Interface contacts:
Residue F135 in the second protein interacts with residue D74 in the first protein (closest heavy-atom distance 3.0 Å).
Residue F127 in the second protein interacts with residue Y62 in the first protein (closest heavy-atom distance 4.0 Å).
Residue F135 in the second protein interacts with residue K78 in the first protein (closest heavy-atom distance 3.6 Å).
Residue F127 in the second protein interacts with residue W65 in the first protein (closest heavy-atom distance 3.7 Å).
Residue F122 in the second protein is in contact with residue F58 in the first protein (closest heavy-atom distance 3.9 Å).
Residue N20 in the second protein interacts with residue R35 in the first protein (closest heavy-atom distance 3.0 Å).
Residue I106 in the second protein contacts residue R11 in the first protein (closest heavy-atom distance 3.5 Å).
Residue K131 in the second protein is in contact with residue L71 in the first protein (closest heavy-atom distance 3.9 Å).
Residue R109 in the second protein contacts residue V22 in the first protein (closest heavy-atom distance 4.2 Å).
Residue G28 in the second protein contacts residue G39 in the first protein (closest heavy-atom distance 3.9 Å).
Residue S63 in the second protein interacts with residue Y49 in the first protein (closest heavy-atom distance 3.2 Å).
Residue K131 in the second protein is in contact with residue T70 in the first protein (closest heavy-atom distance 3.7 Å).
Residue Y69 in the second protein contacts residue A36 in the first protein (closest heavy-atom distance 4.0 Å).
Residue P22 in the second protein contacts residue Q34 in the first protein (closest heavy-atom distance 3.3 Å).
Residue E105 in the second protein interacts with residue K15 in the first protein (closest heavy-atom distance 3.6 Å).
Residue E105 in the second protein is in contact with residue R11 in the first protein (closest heavy-atom distance 2.6 Å).
Residue W96 in the second protein contacts residue Y7 in the first protein (closest heavy-atom distance 3.9 Å).
Residue Y126 in the second protein is in contact with residue W65 in the first protein (closest heavy-atom distance 4.2 Å).
Residue K110 in the second protein is in contact with residue R8 in the first protein (closest heavy-atom distance 4.2 Å).
Residue Y126 in the second protein contacts residue H66 in the first protein (closest heavy-atom distance 3.9 Å).
Residue D97 in the second protein interacts with residue S9 in the first protein (closest heavy-atom distance 3.9 Å).
Residue S108 in the second protein is in contact with residue R26 in the first protein (closest heavy-atom distance 3.2 Å).
Residue S136 in the second protein interacts with residue E77 in the first protein (closest heavy-atom distance 2.8 Å).
Residue S136 in the second protein contacts residue I81 in the first protein (closest heavy-atom distance 4.0 Å).
Residue S134 in the second protein is in contact with residue D74 in the first protein (closest heavy-atom distance 3.4 Å).
Residue G27 in the second protein contacts residue G39 in the first protein (closest heavy-atom distance 3.6 Å).
Residue K131 in the second protein interacts with residue D74 in the first protein (closest heavy-atom distance 3.4 Å).
Residue F113 in the second protein interacts with residue L18 in the first protein (closest heavy-atom distance 3.4 Å).
Residue F135 in the second protein is in contact with residue I81 in the first protein (closest heavy-atom distance 4.0 Å).
Residue Y112 in the second protein interacts with residue P21 in the first protein (closest heavy-atom distance 3.6 Å).
Residue F122 in the second protein contacts residue Y62 in the first protein (closest heavy-atom distance 3.5 Å).
Residue L138 in the second protein is in contact with residue L88 in the first protein (closest heavy-atom distance 3.7 Å).
Residue T104 in the second protein contacts residue R26 in the first protein (closest heavy-atom distance 3.3 Å).
Residue Y126 in the second protein contacts residue Y62 in the first protein (closest heavy-atom distance 3.5 Å).
Residue T26 in the second protein interacts with residue A36 in the first protein (closest heavy-atom distance 3.4 Å).
Residue Y69 in the second protein contacts residue W37 in the first protein (closest heavy-atom distance 3.8 Å).
Residue E102 in the second protein contacts residue R11 in the first protein (closest heavy-atom distance 3.5 Å).
Residue Y126 in the second protein contacts residue H63 in the first protein (closest heavy-atom distance 3.9 Å).
Residue R109 in the second protein interacts with residue V13 in the first protein (closest heavy-atom distance 4.0 Å).
Residue P95 in the second protein interacts with residue S9 in the first protein (closest heavy-atom distance 2.7 Å).
Residue E105 in the second protein contacts residue S14 in the first protein (closest heavy-atom distance 3.9 Å).
Residue R109 in the second protein interacts with residue S14 in the first protein (closest heavy-atom distance 3.4 Å).
Residue T115 in the second protein interacts with residue F25 in the first protein (closest heavy-atom distance 3.5 Å).
Residue W67 in the second protein contacts residue W37 in the first protein (closest heavy-atom distance 3.9 Å).
Residue G21 in the second protein contacts residue R35 in the first protein (closest heavy-atom distance 3.8 Å).
Residue R109 in the second protein contacts residue R11 in the first protein (closest heavy-atom distance 3.2 Å).
Residue L138 in the second protein contacts residue R92 in the first protein (closest heavy-atom distance 3.5 Å).
Residue L103 in the second protein interacts with residue R8 in the first protein (closest heavy-atom distance 3.9 Å).
Residue L125 in the second protein interacts with residue H66 in the first protein (closest heavy-atom distance 4.0 Å).
Residue G28 in the second protein is in contact with residue A36 in the first protein (closest heavy-atom distance 3.3 Å).
Residue N20 in the second protein is in contact with residue Y31 in the first protein (closest heavy-atom distance 3.7 Å).
Residue R109 in the second protein is in contact with residue K15 in the first protein (closest heavy-atom distance 3.2 Å).
Residue P22 in the second protein is in contact with residue R35 in the first protein (closest heavy-atom distance 4.1 Å).
Residue W96 in the second protein contacts residue S9 in the first protein (closest heavy-atom distance 4.2 Å).
Residue T68 in the second protein is in contact with residue A36 in the first protein (closest heavy-atom distance 3.6 Å).
Residue Y112 in the second protein contacts residue F25 in the first protein (closest heavy-atom distance 3.5 Å).
Residue F135 in the second protein contacts residue M82 in the first protein (closest heavy-atom distance 4.1 Å).
Residue S108 in the second protein contacts residue V22 in the first protein (closest heavy-atom distance 3.6 Å).
Residue R109 in the second protein interacts with residue F17 in the first protein (closest heavy-atom distance 3.1 Å).
Residue K111 in the second protein is in contact with residue F25 in the first protein (closest heavy-atom distance 3.9 Å).

The following describes two proteins that form a bound complex.

Sequence of the second protein:
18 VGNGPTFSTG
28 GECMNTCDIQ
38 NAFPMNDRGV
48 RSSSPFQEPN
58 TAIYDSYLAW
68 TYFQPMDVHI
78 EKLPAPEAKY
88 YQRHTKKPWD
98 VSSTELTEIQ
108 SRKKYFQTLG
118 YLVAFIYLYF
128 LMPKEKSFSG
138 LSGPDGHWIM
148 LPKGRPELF

Sequence of the first protein:
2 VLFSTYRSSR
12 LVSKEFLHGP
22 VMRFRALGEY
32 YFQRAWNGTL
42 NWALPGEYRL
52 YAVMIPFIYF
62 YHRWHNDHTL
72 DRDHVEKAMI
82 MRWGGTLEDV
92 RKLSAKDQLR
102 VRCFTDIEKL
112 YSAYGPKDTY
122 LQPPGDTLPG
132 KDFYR